Residue-level contacts at the interface:
Residue M117 in protein 2 interacts with residue W67 in protein 1 (closest heavy-atom distance 4.6 Å).
Residue H118 in protein 2 interacts with residue V64 in protein 1 (closest heavy-atom distance 3.3 Å).
Residue M117 in protein 2 is in contact with residue N66 in protein 1 (closest heavy-atom distance 4.5 Å).
Residue M117 in protein 2 is in contact with residue Y65 in protein 1 (closest heavy-atom distance 4.8 Å).
Residue H120 in protein 2 interacts with residue V64 in protein 1 (closest heavy-atom distance 4.7 Å).
Residue M117 in protein 2 is in contact with residue S68 in protein 1 (closest heavy-atom distance 3.5 Å).
Residue H118 in protein 2 interacts with residue Y65 in protein 1 (closest heavy-atom distance 3.4 Å).
Residue H118 in protein 2 contacts residue W67 in protein 1 (closest heavy-atom distance 4.2 Å).
Residue G119 in protein 2 interacts with residue W67 in protein 1 (closest heavy-atom distance 4.9 Å).

These two protein chains interact to form a complex.

Sequence of protein 2:
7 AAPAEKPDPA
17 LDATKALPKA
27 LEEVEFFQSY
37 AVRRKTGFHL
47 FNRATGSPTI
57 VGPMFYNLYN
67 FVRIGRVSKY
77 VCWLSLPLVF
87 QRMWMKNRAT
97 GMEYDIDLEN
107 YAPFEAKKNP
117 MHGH

Sequence of protein 1:
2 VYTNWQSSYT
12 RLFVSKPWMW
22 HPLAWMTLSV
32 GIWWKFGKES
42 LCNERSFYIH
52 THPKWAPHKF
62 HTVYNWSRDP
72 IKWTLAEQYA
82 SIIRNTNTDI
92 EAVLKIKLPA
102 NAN